These two protein chains interact to form a complex.

Contacts between the two chains:
Residue E279 in the second protein contacts residue E201 in the first protein (closest heavy-atom distance 3.2 Å).
Residue E279 in the second protein interacts with residue S197 in the first protein (closest heavy-atom distance 3.5 Å).
Residue K278 in the second protein contacts residue E201 in the first protein (closest heavy-atom distance 5.0 Å).
Residue K278 in the second protein contacts residue D199 in the first protein (closest heavy-atom distance 4.7 Å).
Residue E279 in the second protein is in contact with residue D199 in the first protein (closest heavy-atom distance 2.7 Å).

Sequence of the second protein:
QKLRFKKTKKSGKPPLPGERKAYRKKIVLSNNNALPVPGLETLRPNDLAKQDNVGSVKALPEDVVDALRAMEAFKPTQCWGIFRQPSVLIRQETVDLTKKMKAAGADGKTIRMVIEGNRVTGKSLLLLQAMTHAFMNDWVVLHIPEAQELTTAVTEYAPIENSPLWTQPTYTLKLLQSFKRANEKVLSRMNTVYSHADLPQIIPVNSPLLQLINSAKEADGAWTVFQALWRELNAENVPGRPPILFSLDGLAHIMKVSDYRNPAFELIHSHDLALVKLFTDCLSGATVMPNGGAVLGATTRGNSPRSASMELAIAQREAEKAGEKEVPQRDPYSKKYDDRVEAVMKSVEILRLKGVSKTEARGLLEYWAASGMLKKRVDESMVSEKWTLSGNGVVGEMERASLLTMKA

Sequence of the first protein:
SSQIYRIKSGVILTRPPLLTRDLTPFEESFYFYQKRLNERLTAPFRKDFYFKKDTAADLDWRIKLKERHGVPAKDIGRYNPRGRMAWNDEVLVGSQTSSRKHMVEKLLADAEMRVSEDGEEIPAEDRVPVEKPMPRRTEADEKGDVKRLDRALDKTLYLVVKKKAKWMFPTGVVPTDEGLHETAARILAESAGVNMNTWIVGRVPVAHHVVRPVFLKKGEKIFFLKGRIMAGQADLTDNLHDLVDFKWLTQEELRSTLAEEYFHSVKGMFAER